Contacts between the two chains:
Residue Q258 in protein 2 interacts with residue P92 in protein 1 (closest heavy-atom distance 2.7 Å).
Residue T50 in protein 2 contacts residue E84 in protein 1 (closest heavy-atom distance 3.5 Å).
Residue R184 in protein 2 contacts residue L66 in protein 1 (closest heavy-atom distance 3.0 Å).
Residue T44 in protein 2 interacts with residue E80 in protein 1 (closest heavy-atom distance 3.1 Å).
Residue L164 in protein 2 contacts residue E63 in protein 1 (closest heavy-atom distance 3.2 Å).
Residue F261 in protein 2 interacts with residue V86 in protein 1 (closest heavy-atom distance 3.7 Å).
Residue T50 in protein 2 is in contact with residue P81 in protein 1 (closest heavy-atom distance 3.2 Å).
Residue W166 in protein 2 contacts residue A65 in protein 1 (closest heavy-atom distance 2.8 Å).
Residue R161 in protein 2 interacts with residue S78 in protein 1 (closest heavy-atom distance 3.5 Å).
Residue R161 in protein 2 contacts residue L82 in protein 1 (closest heavy-atom distance 3.5 Å).
Residue D165 in protein 2 contacts residue L82 in protein 1 (closest heavy-atom distance 3.3 Å).
Residue S51 in protein 2 is in contact with residue E84 in protein 1 (closest heavy-atom distance 3.7 Å).
Residue M289 in protein 2 interacts with residue Q95 in protein 1 (closest heavy-atom distance 3.0 Å).
Residue T44 in protein 2 interacts with residue P81 in protein 1 (closest heavy-atom distance 3.4 Å).
Residue K208 in protein 2 interacts with residue D79 in protein 1 (closest heavy-atom distance 3.6 Å).
Residue T34 in protein 2 is in contact with residue G70 in protein 1 (closest heavy-atom distance 3.4 Å).
Residue H162 in protein 2 is in contact with residue P83 in protein 1 (closest heavy-atom distance 3.7 Å).
Residue K192 in protein 2 is in contact with residue R88 in protein 1 (closest heavy-atom distance 3.8 Å).
Residue F158 in protein 2 contacts residue V77 in protein 1 (closest heavy-atom distance 3.7 Å).
Residue R264 in protein 2 contacts residue V86 in protein 1 (closest heavy-atom distance 3.6 Å).
Residue N168 in protein 2 interacts with residue L82 in protein 1 (closest heavy-atom distance 3.2 Å).
Residue H162 in protein 2 interacts with residue L82 in protein 1 (closest heavy-atom distance 3.7 Å).
Residue F261 in protein 2 interacts with residue L91 in protein 1 (closest heavy-atom distance 3.6 Å).
Residue S291 in protein 2 contacts residue Q95 in protein 1 (closest heavy-atom distance 3.4 Å).
Residue M289 in protein 2 interacts with residue P92 in protein 1 (closest heavy-atom distance 3.7 Å).
Residue H35 in protein 2 is in contact with residue T71 in protein 1 (closest heavy-atom distance 3.4 Å).
Residue F158 in protein 2 interacts with residue P83 in protein 1 (closest heavy-atom distance 3.8 Å).
Residue D198 in protein 2 is in contact with residue P83 in protein 1 (closest heavy-atom distance 2.9 Å).
Residue P193 in protein 2 interacts with residue P85 in protein 1 (closest heavy-atom distance 3.2 Å).
Residue E157 in protein 2 is in contact with residue V77 in protein 1 (closest heavy-atom distance 3.5 Å).
Residue P52 in protein 2 interacts with residue E84 in protein 1 (closest heavy-atom distance 3.0 Å).
Residue R264 in protein 2 is in contact with residue P85 in protein 1 (closest heavy-atom distance 3.6 Å).
Residue T34 in protein 2 is in contact with residue S69 in protein 1 (closest heavy-atom distance 2.7 Å).
Residue K154 in protein 2 contacts residue S76 in protein 1 (closest heavy-atom distance 3.0 Å).
Residue S33 in protein 2 is in contact with residue R72 in protein 1 (closest heavy-atom distance 3.2 Å).
Residue S51 in protein 2 contacts residue L82 in protein 1 (closest heavy-atom distance 3.3 Å).
Residue P36 in protein 2 interacts with residue S69 in protein 1 (closest heavy-atom distance 3.5 Å).
Residue T34 in protein 2 contacts residue T71 in protein 1 (closest heavy-atom distance 3.6 Å).
Residue H262 in protein 2 contacts residue P85 in protein 1 (closest heavy-atom distance 3.3 Å).
Residue T45 in protein 2 contacts residue E80 in protein 1 (closest heavy-atom distance 3.3 Å).
Residue R161 in protein 2 is in contact with residue V77 in protein 1 (closest heavy-atom distance 3.0 Å).
Residue F261 in protein 2 contacts residue P92 in protein 1 (closest heavy-atom distance 3.7 Å).
Residue T34 in protein 2 interacts with residue G62 in protein 1 (closest heavy-atom distance 2.9 Å).
Residue T117 in protein 2 is in contact with residue L66 in protein 1 (closest heavy-atom distance 3.7 Å).
Residue L164 in protein 2 is in contact with residue G70 in protein 1 (closest heavy-atom distance 3.8 Å).
Residue N194 in protein 2 interacts with residue P85 in protein 1 (closest heavy-atom distance 3.1 Å).
Residue S290 in protein 2 contacts residue Q95 in protein 1 (closest heavy-atom distance 3.4 Å).
Residue K208 in protein 2 is in contact with residue S76 in protein 1 (closest heavy-atom distance 3.2 Å).
Residue G207 in protein 2 is in contact with residue E80 in protein 1 (closest heavy-atom distance 3.6 Å).
Residue E157 in protein 2 contacts residue L75 in protein 1 (closest heavy-atom distance 3.3 Å).
Residue H262 in protein 2 contacts residue V86 in protein 1 (closest heavy-atom distance 2.7 Å).
Residue L164 in protein 2 interacts with residue S64 in protein 1 (closest heavy-atom distance 3.5 Å).
Residue R161 in protein 2 contacts residue E80 in protein 1 (closest heavy-atom distance 2.3 Å).
Residue E163 in protein 2 contacts residue A65 in protein 1 (closest heavy-atom distance 3.2 Å).
Residue L188 in protein 2 interacts with residue A65 in protein 1 (closest heavy-atom distance 3.5 Å).
Residue T50 in protein 2 interacts with residue P83 in protein 1 (closest heavy-atom distance 3.8 Å).
Residue H262 in protein 2 contacts residue L91 in protein 1 (closest heavy-atom distance 3.6 Å).
Residue D190 in protein 2 interacts with residue R88 in protein 1 (closest heavy-atom distance 2.6 Å).
Residue K181 in protein 2 contacts residue L66 in protein 1 (closest heavy-atom distance 3.5 Å).
Residue E157 in protein 2 interacts with residue S76 in protein 1 (closest heavy-atom distance 2.7 Å).

Sequence of protein 1:
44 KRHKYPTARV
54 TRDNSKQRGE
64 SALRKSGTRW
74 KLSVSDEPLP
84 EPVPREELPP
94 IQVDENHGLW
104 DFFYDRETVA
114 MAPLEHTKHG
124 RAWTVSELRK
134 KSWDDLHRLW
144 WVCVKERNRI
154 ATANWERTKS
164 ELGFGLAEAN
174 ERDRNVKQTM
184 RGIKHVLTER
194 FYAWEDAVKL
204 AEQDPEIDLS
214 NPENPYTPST

Sequence of protein 2:
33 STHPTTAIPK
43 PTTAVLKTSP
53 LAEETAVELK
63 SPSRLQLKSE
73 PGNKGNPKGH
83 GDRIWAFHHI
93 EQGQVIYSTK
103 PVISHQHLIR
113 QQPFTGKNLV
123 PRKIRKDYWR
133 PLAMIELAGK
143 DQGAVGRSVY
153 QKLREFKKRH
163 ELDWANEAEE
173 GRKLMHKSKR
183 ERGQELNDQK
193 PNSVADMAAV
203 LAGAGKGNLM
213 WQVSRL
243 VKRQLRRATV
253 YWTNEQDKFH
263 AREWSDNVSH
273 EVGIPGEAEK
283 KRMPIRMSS

The following describes two proteins that form a bound complex.